Sequence of chain B:
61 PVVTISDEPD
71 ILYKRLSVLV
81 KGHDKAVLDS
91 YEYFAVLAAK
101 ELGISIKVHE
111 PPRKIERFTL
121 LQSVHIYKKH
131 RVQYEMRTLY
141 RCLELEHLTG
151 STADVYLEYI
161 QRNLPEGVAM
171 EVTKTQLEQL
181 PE

Sequence of chain A:
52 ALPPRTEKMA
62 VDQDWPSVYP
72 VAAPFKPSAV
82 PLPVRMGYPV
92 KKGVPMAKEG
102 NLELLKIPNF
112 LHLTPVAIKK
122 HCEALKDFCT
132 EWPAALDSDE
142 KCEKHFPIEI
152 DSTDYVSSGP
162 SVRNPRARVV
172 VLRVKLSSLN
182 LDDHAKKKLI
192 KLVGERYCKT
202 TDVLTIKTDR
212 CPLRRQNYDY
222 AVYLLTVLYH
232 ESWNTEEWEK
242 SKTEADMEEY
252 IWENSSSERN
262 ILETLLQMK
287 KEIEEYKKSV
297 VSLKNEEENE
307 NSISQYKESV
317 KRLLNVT

These two protein chains interact to form a complex.

Residue-level contacts at the interface:
Residue R174 in chain A interacts with residue Q176 in chain B (closest heavy-atom distance 3.7 Å).
Residue T131 in chain A contacts residue T149 in chain B (closest heavy-atom distance 2.6 Å).
Residue T131 in chain A interacts with residue T152 in chain B (closest heavy-atom distance 3.2 Å).
Residue C123 in chain A contacts residue L102 in chain B (closest heavy-atom distance 3.7 Å).
Residue I151 in chain A interacts with residue Q176 in chain B (closest heavy-atom distance 3.4 Å).
Residue D152 in chain A interacts with residue T175 in chain B (closest heavy-atom distance 3.2 Å).
Residue H113 in chain A interacts with residue N163 in chain B (closest heavy-atom distance 3.7 Å).
Residue W133 in chain A contacts residue H147 in chain B (closest heavy-atom distance 3.3 Å).
Residue D140 in chain A interacts with residue K74 in chain B (closest heavy-atom distance 3.2 Å).
Residue I119 in chain A is in contact with residue F94 in chain B (closest heavy-atom distance 3.7 Å).
Residue F147 in chain A interacts with residue E178 in chain B (closest heavy-atom distance 3.9 Å).
Residue K120 in chain A is in contact with residue E101 in chain B (closest heavy-atom distance 3.7 Å).
Residue P148 in chain A contacts residue E178 in chain B (closest heavy-atom distance 3.2 Å).
Residue T227 in chain A is in contact with residue E182 in chain B (closest heavy-atom distance 2.7 Å).
Residue Y156 in chain A interacts with residue V172 in chain B (closest heavy-atom distance 3.3 Å).
Residue P109 in chain A contacts residue E166 in chain B (closest heavy-atom distance 3.3 Å).
Residue W133 in chain A contacts residue T149 in chain B (closest heavy-atom distance 3.1 Å).
Residue L114 in chain A is in contact with residue Y159 in chain B (closest heavy-atom distance 3.6 Å).
Residue C143 in chain A contacts residue E178 in chain B (closest heavy-atom distance 3.5 Å).
Residue F147 in chain A contacts residue L180 in chain B (closest heavy-atom distance 3.6 Å).
Residue H122 in chain A contacts residue Y159 in chain B (closest heavy-atom distance 3.3 Å).
Residue V157 in chain A interacts with residue E171 in chain B (closest heavy-atom distance 3.1 Å).
Residue P109 in chain A contacts residue P165 in chain B (closest heavy-atom distance 3.7 Å).
Residue P148 in chain A contacts residue Q179 in chain B (closest heavy-atom distance 2.9 Å).
Residue I149 in chain A contacts residue E178 in chain B (closest heavy-atom distance 3.1 Å).
Residue E132 in chain A contacts residue T149 in chain B (closest heavy-atom distance 3.4 Å).
Residue F111 in chain A contacts residue Y91 in chain B (closest heavy-atom distance 3.9 Å).
Residue V223 in chain A interacts with residue E182 in chain B (closest heavy-atom distance 3.7 Å).
Residue T154 in chain A interacts with residue K174 in chain B (closest heavy-atom distance 3.5 Å).
Residue I151 in chain A contacts residue L177 in chain B (closest heavy-atom distance 2.6 Å).
Residue F129 in chain A contacts residue V155 in chain B (closest heavy-atom distance 3.5 Å).
Residue F129 in chain A interacts with residue V63 in chain B (closest heavy-atom distance 3.5 Å).
Residue P109 in chain A contacts residue V87 in chain B (closest heavy-atom distance 3.3 Å).
Residue D140 in chain A is in contact with residue H147 in chain B (closest heavy-atom distance 3.2 Å).
Residue I151 in chain A interacts with residue Q179 in chain B (closest heavy-atom distance 3.2 Å).
Residue E150 in chain A is in contact with residue Q176 in chain B (closest heavy-atom distance 3.0 Å).
Residue I149 in chain A is in contact with residue P181 in chain B (closest heavy-atom distance 3.8 Å).
Residue F111 in chain A contacts residue P165 in chain B (closest heavy-atom distance 3.6 Å).
Residue Y219 in chain A interacts with residue Q179 in chain B (closest heavy-atom distance 2.6 Å).
Residue T154 in chain A contacts residue V172 in chain B (closest heavy-atom distance 3.6 Å).
Residue I119 in chain A contacts residue Y159 in chain B (closest heavy-atom distance 3.6 Å).
Residue F111 in chain A is in contact with residue S90 in chain B (closest heavy-atom distance 3.2 Å).
Residue W133 in chain A contacts residue L72 in chain B (closest heavy-atom distance 3.9 Å).
Residue C130 in chain A interacts with residue T152 in chain B (closest heavy-atom distance 3.4 Å).
Residue V157 in chain A contacts residue M170 in chain B (closest heavy-atom distance 3.3 Å).
Residue C123 in chain A is in contact with residue E101 in chain B (closest heavy-atom distance 3.3 Å).
Residue F147 in chain A is in contact with residue Q179 in chain B (closest heavy-atom distance 3.5 Å).
Residue P148 in chain A interacts with residue P181 in chain B (closest heavy-atom distance 3.5 Å).
Residue D152 in chain A is in contact with residue Q176 in chain B (closest heavy-atom distance 2.6 Å).
Residue F129 in chain A interacts with residue S151 in chain B (closest heavy-atom distance 3.9 Å).
Residue S153 in chain A contacts residue T175 in chain B (closest heavy-atom distance 2.7 Å).
Residue L114 in chain A is in contact with residue F94 in chain B (closest heavy-atom distance 3.4 Å).
Residue K127 in chain A is in contact with residue L102 in chain B (closest heavy-atom distance 3.6 Å).
Residue L114 in chain A contacts residue N163 in chain B (closest heavy-atom distance 3.2 Å).
Residue E150 in chain A is in contact with residue L177 in chain B (closest heavy-atom distance 3.6 Å).
Residue C123 in chain A is in contact with residue A98 in chain B (closest heavy-atom distance 3.7 Å).
Residue T131 in chain A is in contact with residue D70 in chain B (closest heavy-atom distance 3.6 Å).
Residue T154 in chain A contacts residue T173 in chain B (closest heavy-atom distance 3.1 Å).
Residue T131 in chain A is in contact with residue S151 in chain B (closest heavy-atom distance 3.2 Å).
Residue D155 in chain A is in contact with residue T173 in chain B (closest heavy-atom distance 3.0 Å).